These two protein chains interact to form a complex.

Sequence of protein 2:
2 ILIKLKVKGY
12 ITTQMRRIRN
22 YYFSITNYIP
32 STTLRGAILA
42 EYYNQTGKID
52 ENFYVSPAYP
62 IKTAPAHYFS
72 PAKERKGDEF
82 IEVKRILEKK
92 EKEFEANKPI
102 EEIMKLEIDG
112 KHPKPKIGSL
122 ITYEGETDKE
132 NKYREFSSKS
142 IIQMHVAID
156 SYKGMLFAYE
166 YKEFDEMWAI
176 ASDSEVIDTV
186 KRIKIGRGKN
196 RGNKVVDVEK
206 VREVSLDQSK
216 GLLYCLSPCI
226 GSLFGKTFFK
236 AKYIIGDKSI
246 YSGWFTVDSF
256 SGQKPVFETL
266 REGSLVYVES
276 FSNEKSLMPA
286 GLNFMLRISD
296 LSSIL

Contacts between the two chains:
Residue Y157 in protein 2 contacts residue K94 in protein 1 (closest heavy-atom distance 3.8 Å).
Residue Y157 in protein 2 interacts with residue S93 in protein 1 (closest heavy-atom distance 3.2 Å).
Residue Y157 in protein 2 interacts with residue F138 in protein 1 (closest heavy-atom distance 4.6 Å).
Residue Y157 in protein 2 interacts with residue R89 in protein 1 (closest heavy-atom distance 4.8 Å).
Residue K158 in protein 2 contacts residue K94 in protein 1 (closest heavy-atom distance 3.3 Å).
Residue Y157 in protein 2 contacts residue A139 in protein 1 (closest heavy-atom distance 4.3 Å).
Residue Y157 in protein 2 contacts residue I90 in protein 1 (closest heavy-atom distance 3.8 Å).
Residue Y157 in protein 2 interacts with residue Y137 in protein 1 (closest heavy-atom distance 3.4 Å).
Residue S156 in protein 2 contacts residue F138 in protein 1 (closest heavy-atom distance 3.5 Å).
Residue K158 in protein 2 interacts with residue S93 in protein 1 (closest heavy-atom distance 3.4 Å).
Residue S156 in protein 2 is in contact with residue A139 in protein 1 (closest heavy-atom distance 3.6 Å).
Residue G159 in protein 2 interacts with residue S93 in protein 1 (closest heavy-atom distance 3.5 Å).
Residue S156 in protein 2 interacts with residue Y137 in protein 1 (closest heavy-atom distance 3.6 Å).

Sequence of protein 1:
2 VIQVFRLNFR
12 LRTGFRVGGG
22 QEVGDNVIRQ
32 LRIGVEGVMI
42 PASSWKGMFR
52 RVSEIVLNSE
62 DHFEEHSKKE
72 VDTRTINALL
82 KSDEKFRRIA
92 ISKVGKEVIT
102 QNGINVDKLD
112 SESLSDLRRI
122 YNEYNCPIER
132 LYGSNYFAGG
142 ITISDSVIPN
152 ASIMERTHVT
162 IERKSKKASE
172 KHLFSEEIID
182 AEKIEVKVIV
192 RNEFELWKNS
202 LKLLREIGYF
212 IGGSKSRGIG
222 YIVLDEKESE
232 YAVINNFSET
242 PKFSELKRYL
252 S